Sequence of the second protein:
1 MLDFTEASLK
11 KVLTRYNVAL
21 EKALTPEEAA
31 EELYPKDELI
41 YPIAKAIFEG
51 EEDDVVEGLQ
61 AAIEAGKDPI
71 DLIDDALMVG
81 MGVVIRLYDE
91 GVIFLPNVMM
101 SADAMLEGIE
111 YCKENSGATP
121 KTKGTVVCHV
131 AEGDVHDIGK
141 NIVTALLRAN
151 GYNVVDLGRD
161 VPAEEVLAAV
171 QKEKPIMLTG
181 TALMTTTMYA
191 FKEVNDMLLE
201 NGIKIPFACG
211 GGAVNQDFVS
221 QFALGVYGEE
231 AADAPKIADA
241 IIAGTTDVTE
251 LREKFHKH

Sequence of the first protein:
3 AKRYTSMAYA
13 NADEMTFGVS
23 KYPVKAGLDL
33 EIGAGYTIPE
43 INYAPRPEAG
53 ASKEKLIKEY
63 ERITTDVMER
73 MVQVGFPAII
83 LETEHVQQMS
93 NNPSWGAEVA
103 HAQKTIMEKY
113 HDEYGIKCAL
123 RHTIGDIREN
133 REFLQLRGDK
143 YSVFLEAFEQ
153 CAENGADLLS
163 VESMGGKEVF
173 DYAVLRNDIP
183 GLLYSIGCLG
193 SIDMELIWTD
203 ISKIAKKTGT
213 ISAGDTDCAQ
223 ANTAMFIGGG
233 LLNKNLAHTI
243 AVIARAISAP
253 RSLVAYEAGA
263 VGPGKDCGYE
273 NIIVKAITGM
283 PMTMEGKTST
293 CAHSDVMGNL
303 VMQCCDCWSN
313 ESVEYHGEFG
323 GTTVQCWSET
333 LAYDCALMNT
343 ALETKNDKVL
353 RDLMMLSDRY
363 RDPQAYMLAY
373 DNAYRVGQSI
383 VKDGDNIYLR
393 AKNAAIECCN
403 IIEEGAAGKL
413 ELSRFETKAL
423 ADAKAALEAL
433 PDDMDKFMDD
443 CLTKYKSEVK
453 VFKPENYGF

Interface contacts:
Residue R416 in the first protein is in contact with residue K22 in the second protein (closest heavy-atom distance 2.8 Å).
Residue R178 in the first protein interacts with residue D103 in the second protein (closest heavy-atom distance 3.0 Å).
Residue N179 in the first protein contacts residue P96 in the second protein (closest heavy-atom distance 3.4 Å).
Residue R178 in the first protein is in contact with residue M100 in the second protein (closest heavy-atom distance 3.4 Å).
Residue N237 in the first protein interacts with residue P96 in the second protein (closest heavy-atom distance 3.1 Å).
Residue E131 in the first protein contacts residue R159 in the second protein (closest heavy-atom distance 2.5 Å).
Residue D354 in the first protein contacts residue M1 in the second protein (closest heavy-atom distance 3.4 Å).
Residue L358 in the first protein is in contact with residue D3 in the second protein (closest heavy-atom distance 3.5 Å).
Residue R416 in the first protein is in contact with residue A23 in the second protein (closest heavy-atom distance 3.8 Å).
Residue L233 in the first protein interacts with residue N17 in the second protein (closest heavy-atom distance 3.1 Å).
Residue L355 in the first protein interacts with residue L2 in the second protein (closest heavy-atom distance 3.6 Å).
Residue K411 in the first protein is in contact with residue D3 in the second protein (closest heavy-atom distance 3.0 Å).
Residue Y372 in the first protein is in contact with residue M1 in the second protein (closest heavy-atom distance 3.3 Å).
Residue Y362 in the first protein contacts residue R15 in the second protein (closest heavy-atom distance 3.5 Å).
Residue R133 in the first protein contacts residue E165 in the second protein (closest heavy-atom distance 2.8 Å).
Residue Y362 in the first protein interacts with residue D3 in the second protein (closest heavy-atom distance 2.6 Å).
Residue P49 in the first protein interacts with residue T185 in the second protein (closest heavy-atom distance 3.9 Å).
Residue E413 in the first protein contacts residue R15 in the second protein (closest heavy-atom distance 2.8 Å).
Residue K411 in the first protein contacts residue L9 in the second protein (closest heavy-atom distance 3.7 Å).
Residue E418 in the first protein interacts with residue R15 in the second protein (closest heavy-atom distance 2.9 Å).
Residue N132 in the first protein contacts residue R159 in the second protein (closest heavy-atom distance 3.7 Å).
Residue F417 in the first protein is in contact with residue N97 in the second protein (closest heavy-atom distance 3.7 Å).
Residue L177 in the first protein is in contact with residue M99 in the second protein (closest heavy-atom distance 3.3 Å).
Residue S415 in the first protein interacts with residue E21 in the second protein (closest heavy-atom distance 3.4 Å).
Residue K236 in the first protein interacts with residue L95 in the second protein (closest heavy-atom distance 3.0 Å).
Residue E418 in the first protein contacts residue N17 in the second protein (closest heavy-atom distance 3.8 Å).
Residue K411 in the first protein contacts residue F4 in the second protein (closest heavy-atom distance 3.1 Å).
Residue R363 in the first protein is in contact with residue R15 in the second protein (closest heavy-atom distance 2.8 Å).
Residue K411 in the first protein contacts residue E6 in the second protein (closest heavy-atom distance 3.8 Å).
Residue E413 in the first protein interacts with residue V18 in the second protein (closest heavy-atom distance 3.6 Å).
Residue F417 in the first protein interacts with residue V92 in the second protein (closest heavy-atom distance 3.7 Å).
Residue E134 in the first protein contacts residue R159 in the second protein (closest heavy-atom distance 3.3 Å).
Residue L238 in the first protein is in contact with residue F94 in the second protein (closest heavy-atom distance 3.6 Å).
Residue A239 in the first protein is in contact with residue F94 in the second protein (closest heavy-atom distance 3.6 Å).
Residue L177 in the first protein contacts residue P96 in the second protein (closest heavy-atom distance 3.1 Å).
Residue Y362 in the first protein contacts residue L13 in the second protein (closest heavy-atom distance 3.9 Å).
Residue N237 in the first protein interacts with residue Y88 in the second protein (closest heavy-atom distance 2.8 Å).
Residue K236 in the first protein interacts with residue D89 in the second protein (closest heavy-atom distance 3.3 Å).
Residue S415 in the first protein interacts with residue V18 in the second protein (closest heavy-atom distance 3.8 Å).
Residue K169 in the first protein is in contact with residue V135 in the second protein (closest heavy-atom distance 3.7 Å).
Residue D364 in the first protein contacts residue R15 in the second protein (closest heavy-atom distance 3.0 Å).
Residue R133 in the first protein interacts with residue R159 in the second protein (closest heavy-atom distance 2.6 Å).
Residue S359 in the first protein is in contact with residue L13 in the second protein (closest heavy-atom distance 3.8 Å).
Residue M357 in the first protein interacts with residue M1 in the second protein (closest heavy-atom distance 3.5 Å).
Residue K236 in the first protein contacts residue F94 in the second protein (closest heavy-atom distance 3.2 Å).
Residue R363 in the first protein is in contact with residue L13 in the second protein (closest heavy-atom distance 3.6 Å).
Residue F417 in the first protein contacts residue F94 in the second protein (closest heavy-atom distance 3.5 Å).
Residue K236 in the first protein contacts residue Y88 in the second protein (closest heavy-atom distance 3.2 Å).
Residue L358 in the first protein is in contact with residue F4 in the second protein (closest heavy-atom distance 3.5 Å).
Residue R416 in the first protein is in contact with residue E21 in the second protein (closest heavy-atom distance 2.7 Å).
Residue Y362 in the first protein interacts with residue L9 in the second protein (closest heavy-atom distance 3.7 Å).
Residue D373 in the first protein is in contact with residue M1 in the second protein (closest heavy-atom distance 3.3 Å).
Residue T225 in the first protein is in contact with residue I138 in the second protein (closest heavy-atom distance 3.8 Å).
Residue K236 in the first protein interacts with residue G91 in the second protein (closest heavy-atom distance 3.9 Å).
Residue R133 in the first protein contacts residue D160 in the second protein (closest heavy-atom distance 3.3 Å).
Residue N235 in the first protein is in contact with residue F94 in the second protein (closest heavy-atom distance 3.5 Å).
Residue M357 in the first protein contacts residue L2 in the second protein (closest heavy-atom distance 3.8 Å).
Residue N237 in the first protein contacts residue L95 in the second protein (closest heavy-atom distance 3.4 Å).
Residue D354 in the first protein is in contact with residue L2 in the second protein (closest heavy-atom distance 3.6 Å).
Residue F417 in the first protein contacts residue E21 in the second protein (closest heavy-atom distance 2.9 Å).

The following describes two proteins that form a bound complex.